This data describes a binding interaction between two proteins.

Sequence of chain A:
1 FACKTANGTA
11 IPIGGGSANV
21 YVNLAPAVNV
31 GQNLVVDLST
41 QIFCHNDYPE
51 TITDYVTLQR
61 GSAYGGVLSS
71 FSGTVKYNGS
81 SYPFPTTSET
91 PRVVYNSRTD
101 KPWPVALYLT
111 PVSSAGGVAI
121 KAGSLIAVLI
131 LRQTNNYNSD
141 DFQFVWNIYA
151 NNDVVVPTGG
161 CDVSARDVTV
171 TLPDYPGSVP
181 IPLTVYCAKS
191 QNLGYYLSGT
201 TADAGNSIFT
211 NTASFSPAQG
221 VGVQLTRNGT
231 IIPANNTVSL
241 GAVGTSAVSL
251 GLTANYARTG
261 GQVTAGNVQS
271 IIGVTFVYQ

Sequence of chain B:
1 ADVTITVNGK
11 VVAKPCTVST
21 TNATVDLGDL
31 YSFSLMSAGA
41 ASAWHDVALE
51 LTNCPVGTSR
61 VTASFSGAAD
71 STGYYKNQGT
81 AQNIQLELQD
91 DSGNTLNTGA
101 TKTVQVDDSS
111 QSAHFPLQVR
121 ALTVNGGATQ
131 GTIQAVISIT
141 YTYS

Contacts between the two chains:
Residue L172 in chain A contacts residue V7 in chain B (closest heavy-atom distance 3.6 Å).
Residue Q262 in chain A interacts with residue Q105 in chain B (closest heavy-atom distance 3.1 Å).
Residue Q269 in chain A interacts with residue N8 in chain B (closest heavy-atom distance 3.1 Å).
Residue V168 in chain A is in contact with residue I5 in chain B (closest heavy-atom distance 3.4 Å).
Residue Q262 in chain A contacts residue S59 in chain B (closest heavy-atom distance 3.6 Å).
Residue T275 in chain A contacts residue A1 in chain B (closest heavy-atom distance 3.4 Å).
Residue A254 in chain A interacts with residue V7 in chain B (closest heavy-atom distance 3.7 Å).
Residue Q269 in chain A interacts with residue V7 in chain B (closest heavy-atom distance 3.3 Å).
Residue V168 in chain A contacts residue T6 in chain B (closest heavy-atom distance 2.9 Å).
Residue V274 in chain A contacts residue A1 in chain B (closest heavy-atom distance 3.3 Å).
Residue V168 in chain A interacts with residue T4 in chain B (closest heavy-atom distance 3.0 Å).
Residue G273 in chain A interacts with residue V3 in chain B (closest heavy-atom distance 3.5 Å).
Residue S270 in chain A is in contact with residue T6 in chain B (closest heavy-atom distance 3.8 Å).
Residue Y256 in chain A contacts residue K10 in chain B (closest heavy-atom distance 3.0 Å).
Residue G261 in chain A contacts residue D108 in chain B (closest heavy-atom distance 3.4 Å).
Residue A265 in chain A contacts residue G57 in chain B (closest heavy-atom distance 3.5 Å).
Residue D167 in chain A is in contact with residue T4 in chain B (closest heavy-atom distance 3.4 Å).
Residue V274 in chain A interacts with residue D2 in chain B (closest heavy-atom distance 2.9 Å).
Residue S270 in chain A contacts residue I5 in chain B (closest heavy-atom distance 3.7 Å).
Residue N267 in chain A is in contact with residue G9 in chain B (closest heavy-atom distance 3.7 Å).
Residue R166 in chain A contacts residue T4 in chain B (closest heavy-atom distance 3.0 Å).
Residue T171 in chain A is in contact with residue N8 in chain B (closest heavy-atom distance 3.5 Å).
Residue V170 in chain A is in contact with residue T6 in chain B (closest heavy-atom distance 2.8 Å).
Residue T275 in chain A contacts residue D2 in chain B (closest heavy-atom distance 3.7 Å).
Residue V268 in chain A is in contact with residue N8 in chain B (closest heavy-atom distance 3.4 Å).
Residue G116 in chain A contacts residue D2 in chain B (closest heavy-atom distance 3.4 Å).
Residue D174 in chain A contacts residue V12 in chain B (closest heavy-atom distance 3.7 Å).
Residue S270 in chain A is in contact with residue V7 in chain B (closest heavy-atom distance 3.0 Å).
Residue A165 in chain A interacts with residue V3 in chain B (closest heavy-atom distance 3.6 Å).
Residue G266 in chain A is in contact with residue K10 in chain B (closest heavy-atom distance 3.5 Å).
Residue A115 in chain A is in contact with residue D2 in chain B (closest heavy-atom distance 3.6 Å).
Residue G266 in chain A contacts residue V11 in chain B (closest heavy-atom distance 2.7 Å).
Residue F276 in chain A contacts residue D2 in chain B (closest heavy-atom distance 2.9 Å).
Residue A218 in chain A contacts residue V11 in chain B (closest heavy-atom distance 3.4 Å).
Residue V170 in chain A interacts with residue V7 in chain B (closest heavy-atom distance 3.5 Å).
Residue T264 in chain A is in contact with residue V11 in chain B (closest heavy-atom distance 3.6 Å).
Residue Q262 in chain A is in contact with residue V106 in chain B (closest heavy-atom distance 3.4 Å).
Residue V263 in chain A is in contact with residue V56 in chain B (closest heavy-atom distance 3.2 Å).
Residue V170 in chain A is in contact with residue N8 in chain B (closest heavy-atom distance 2.9 Å).
Residue R166 in chain A is in contact with residue D2 in chain B (closest heavy-atom distance 2.9 Å).
Residue V274 in chain A interacts with residue I5 in chain B (closest heavy-atom distance 3.6 Å).
Residue Y175 in chain A contacts residue K10 in chain B (closest heavy-atom distance 3.6 Å).
Residue I272 in chain A contacts residue T4 in chain B (closest heavy-atom distance 3.7 Å).
Residue R258 in chain A interacts with residue D108 in chain B (closest heavy-atom distance 3.0 Å).
Residue R166 in chain A is in contact with residue V3 in chain B (closest heavy-atom distance 3.4 Å).
Residue T169 in chain A contacts residue T6 in chain B (closest heavy-atom distance 3.4 Å).
Residue D174 in chain A is in contact with residue K10 in chain B (closest heavy-atom distance 3.1 Å).
Residue A265 in chain A is in contact with residue V11 in chain B (closest heavy-atom distance 3.3 Å).
Residue V268 in chain A is in contact with residue G9 in chain B (closest heavy-atom distance 2.6 Å).
Residue Y256 in chain A is in contact with residue G9 in chain B (closest heavy-atom distance 3.1 Å).
Residue V274 in chain A interacts with residue V3 in chain B (closest heavy-atom distance 2.8 Å).
Residue V263 in chain A interacts with residue G57 in chain B (closest heavy-atom distance 3.2 Å).
Residue I272 in chain A contacts residue I5 in chain B (closest heavy-atom distance 2.8 Å).
Residue L183 in chain A is in contact with residue V3 in chain B (closest heavy-atom distance 3.8 Å).
Residue I271 in chain A is in contact with residue I5 in chain B (closest heavy-atom distance 3.4 Å).
Residue Q262 in chain A interacts with residue D108 in chain B (closest heavy-atom distance 3.7 Å).
Residue T169 in chain A interacts with residue N8 in chain B (closest heavy-atom distance 3.8 Å).
Residue L172 in chain A is in contact with residue N8 in chain B (closest heavy-atom distance 2.7 Å).
Residue V268 in chain A is in contact with residue V7 in chain B (closest heavy-atom distance 3.8 Å).
Residue I271 in chain A contacts residue T4 in chain B (closest heavy-atom distance 3.5 Å).